Interface contacts:
Residue T26 in protein 1 interacts with residue V21 in protein 2 (closest heavy-atom distance 3.8 Å).
Residue W19 in protein 1 contacts residue I17 in protein 2 (closest heavy-atom distance 3.9 Å).
Residue F37 in protein 1 interacts with residue L34 in protein 2 (closest heavy-atom distance 4.0 Å).
Residue F37 in protein 1 contacts residue V33 in protein 2 (closest heavy-atom distance 3.4 Å).
Residue W19 in protein 1 is in contact with residue G18 in protein 2 (closest heavy-atom distance 4.6 Å).
Residue T26 in protein 1 is in contact with residue S25 in protein 2 (closest heavy-atom distance 3.4 Å).
Residue A34 in protein 1 interacts with residue P29 in protein 2 (closest heavy-atom distance 3.9 Å).
Residue V40 in protein 1 contacts residue V33 in protein 2 (closest heavy-atom distance 4.7 Å).
Residue L22 in protein 1 is in contact with residue V21 in protein 2 (closest heavy-atom distance 3.9 Å).
Residue L22 in protein 1 contacts residue I17 in protein 2 (closest heavy-atom distance 4.5 Å).
Residue L44 in protein 1 is in contact with residue L37 in protein 2 (closest heavy-atom distance 3.8 Å).
Residue F37 in protein 1 contacts residue P29 in protein 2 (closest heavy-atom distance 4.9 Å).
Residue W19 in protein 1 contacts residue E14 in protein 2 (closest heavy-atom distance 3.6 Å).
Residue F38 in protein 1 is in contact with residue P29 in protein 2 (closest heavy-atom distance 3.9 Å).
Residue R41 in protein 1 contacts residue V33 in protein 2 (closest heavy-atom distance 4.5 Å).
Residue L45 in protein 1 contacts residue Y40 in protein 2 (closest heavy-atom distance 3.8 Å).
Residue K18 in protein 1 contacts residue P9 in protein 2 (closest heavy-atom distance 3.1 Å).
Residue G30 in protein 1 contacts residue S25 in protein 2 (closest heavy-atom distance 4.0 Å).
Residue F38 in protein 1 interacts with residue W32 in protein 2 (closest heavy-atom distance 4.8 Å).
Residue K18 in protein 1 contacts residue T10 in protein 2 (closest heavy-atom distance 3.0 Å).
Residue L22 in protein 1 interacts with residue T22 in protein 2 (closest heavy-atom distance 3.9 Å).
Residue T26 in protein 1 contacts residue T22 in protein 2 (closest heavy-atom distance 4.3 Å).
Residue F33 in protein 1 is in contact with residue F26 in protein 2 (closest heavy-atom distance 3.4 Å).
Residue L22 in protein 1 interacts with residue G18 in protein 2 (closest heavy-atom distance 3.8 Å).
Residue L44 in protein 1 is in contact with residue Y40 in protein 2 (closest heavy-atom distance 3.8 Å).
Residue F38 in protein 1 contacts residue V33 in protein 2 (closest heavy-atom distance 3.9 Å).
Residue R41 in protein 1 contacts residue Y40 in protein 2 (closest heavy-atom distance 3.3 Å).
Residue F29 in protein 1 contacts residue F26 in protein 2 (closest heavy-atom distance 4.4 Å).
Residue K18 in protein 1 contacts residue T8 in protein 2 (closest heavy-atom distance 2.8 Å).
Residue L45 in protein 1 is in contact with residue N39 in protein 2 (closest heavy-atom distance 5.0 Å).
Residue K18 in protein 1 contacts residue E14 in protein 2 (closest heavy-atom distance 3.0 Å).
Residue F33 in protein 1 interacts with residue A30 in protein 2 (closest heavy-atom distance 3.8 Å).
Residue V40 in protein 1 interacts with residue L37 in protein 2 (closest heavy-atom distance 4.2 Å).
Residue F37 in protein 1 contacts residue A30 in protein 2 (closest heavy-atom distance 3.5 Å).

These two protein chains interact to form a complex.

Sequence of protein 2:
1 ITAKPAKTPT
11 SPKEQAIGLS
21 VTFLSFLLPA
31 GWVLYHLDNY

Sequence of protein 1:
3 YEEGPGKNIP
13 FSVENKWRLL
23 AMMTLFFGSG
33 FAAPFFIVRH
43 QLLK